Sequence of protein 2:
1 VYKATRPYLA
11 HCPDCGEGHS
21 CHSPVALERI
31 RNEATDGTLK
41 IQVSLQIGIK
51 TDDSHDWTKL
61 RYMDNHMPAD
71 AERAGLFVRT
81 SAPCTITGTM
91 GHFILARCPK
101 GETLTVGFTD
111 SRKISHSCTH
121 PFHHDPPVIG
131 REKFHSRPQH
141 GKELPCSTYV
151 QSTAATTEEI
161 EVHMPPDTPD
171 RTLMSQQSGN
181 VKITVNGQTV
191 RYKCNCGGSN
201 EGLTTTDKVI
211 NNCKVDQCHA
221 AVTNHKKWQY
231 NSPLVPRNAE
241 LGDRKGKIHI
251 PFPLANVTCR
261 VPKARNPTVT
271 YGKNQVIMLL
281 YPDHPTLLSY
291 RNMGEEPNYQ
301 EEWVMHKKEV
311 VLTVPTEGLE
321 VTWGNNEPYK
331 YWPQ

Sequence of protein 1:
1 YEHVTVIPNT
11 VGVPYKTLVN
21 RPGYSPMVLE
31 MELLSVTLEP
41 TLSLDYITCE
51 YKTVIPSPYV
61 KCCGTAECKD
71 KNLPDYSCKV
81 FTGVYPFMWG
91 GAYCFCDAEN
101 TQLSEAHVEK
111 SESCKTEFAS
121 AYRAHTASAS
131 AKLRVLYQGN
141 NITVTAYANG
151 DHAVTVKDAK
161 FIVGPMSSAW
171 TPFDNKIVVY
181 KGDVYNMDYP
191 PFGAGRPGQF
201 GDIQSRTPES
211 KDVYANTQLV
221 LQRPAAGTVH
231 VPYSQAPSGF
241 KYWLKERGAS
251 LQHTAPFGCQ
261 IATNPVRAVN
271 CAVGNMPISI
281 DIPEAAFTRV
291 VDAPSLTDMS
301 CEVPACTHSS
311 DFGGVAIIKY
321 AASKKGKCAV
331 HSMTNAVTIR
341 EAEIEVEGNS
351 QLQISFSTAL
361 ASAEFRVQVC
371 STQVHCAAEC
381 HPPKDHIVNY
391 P

Contacts between the two chains:
Residue F257 in protein 1 contacts residue E295 in protein 2 (closest heavy-atom distance 1.5 Å).
Residue A249 in protein 1 interacts with residue Y299 in protein 2 (closest heavy-atom distance 3.1 Å).
Residue A359 in protein 1 interacts with residue Q334 in protein 2 (closest heavy-atom distance 3.4 Å).
Residue Y85 in protein 1 is in contact with residue R171 in protein 2 (closest heavy-atom distance 3.1 Å).
Residue A272 in protein 1 is in contact with residue G294 in protein 2 (closest heavy-atom distance 3.2 Å).
Residue H386 in protein 1 interacts with residue Y271 in protein 2 (closest heavy-atom distance 3.1 Å).
Residue F95 in protein 1 is in contact with residue C194 in protein 2 (closest heavy-atom distance 1.4 Å).
Residue I387 in protein 1 contacts residue Q275 in protein 2 (closest heavy-atom distance 3.4 Å).
Residue S57 in protein 1 contacts residue V235 in protein 2 (closest heavy-atom distance 3.3 Å).
Residue A92 in protein 1 interacts with residue H219 in protein 2 (closest heavy-atom distance 2.0 Å).
Residue Y93 in protein 1 contacts residue R237 in protein 2 (closest heavy-atom distance 3.2 Å).
Residue V388 in protein 1 contacts residue W332 in protein 2 (closest heavy-atom distance 2.7 Å).
Residue M88 in protein 1 is in contact with residue P169 in protein 2 (closest heavy-atom distance 2.7 Å).
Residue A92 in protein 1 is in contact with residue P169 in protein 2 (closest heavy-atom distance 2.9 Å).
Residue G90 in protein 1 interacts with residue P169 in protein 2 (closest heavy-atom distance 1.5 Å).
Residue D385 in protein 1 is in contact with residue Y271 in protein 2 (closest heavy-atom distance 1.7 Å).
Residue F95 in protein 1 is in contact with residue Q217 in protein 2 (closest heavy-atom distance 2.2 Å).
Residue F95 in protein 1 contacts residue N195 in protein 2 (closest heavy-atom distance 1.4 Å).
Residue H253 in protein 1 is in contact with residue Y299 in protein 2 (closest heavy-atom distance 2.8 Å).
Residue P56 in protein 1 contacts residue N231 in protein 2 (closest heavy-atom distance 3.4 Å).
Residue T116 in protein 1 interacts with residue N256 in protein 2 (closest heavy-atom distance 3.0 Å).
Residue F95 in protein 1 contacts residue C218 in protein 2 (closest heavy-atom distance 2.5 Å).
Residue S57 in protein 1 is in contact with residue N231 in protein 2 (closest heavy-atom distance 2.8 Å).
Residue M88 in protein 1 interacts with residue H22 in protein 2 (closest heavy-atom distance 3.4 Å).
Residue A249 in protein 1 interacts with residue E301 in protein 2 (closest heavy-atom distance 3.3 Å).
Residue W89 in protein 1 contacts residue N65 in protein 2 (closest heavy-atom distance 3.2 Å).
Residue C259 in protein 1 is in contact with residue R291 in protein 2 (closest heavy-atom distance 2.9 Å).
Residue E112 in protein 1 contacts residue R31 in protein 2 (closest heavy-atom distance 3.0 Å).
Residue P58 in protein 1 is in contact with residue R237 in protein 2 (closest heavy-atom distance 2.9 Å).
Residue E112 in protein 1 contacts residue E158 in protein 2 (closest heavy-atom distance 3.0 Å).
Residue G90 in protein 1 contacts residue D170 in protein 2 (closest heavy-atom distance 2.2 Å).
Residue F87 in protein 1 is in contact with residue H22 in protein 2 (closest heavy-atom distance 3.3 Å).
Residue P58 in protein 1 is in contact with residue V235 in protein 2 (closest heavy-atom distance 3.4 Å).
Residue G91 in protein 1 contacts residue P169 in protein 2 (closest heavy-atom distance 2.5 Å).
Residue N389 in protein 1 interacts with residue K330 in protein 2 (closest heavy-atom distance 3.4 Å).
Residue F257 in protein 1 is in contact with residue G294 in protein 2 (closest heavy-atom distance 2.2 Å).
Residue C94 in protein 1 contacts residue H219 in protein 2 (closest heavy-atom distance 2.3 Å).
Residue H230 in protein 1 is in contact with residue P233 in protein 2 (closest heavy-atom distance 3.2 Å).
Residue G258 in protein 1 interacts with residue R291 in protein 2 (closest heavy-atom distance 2.9 Å).
Residue S57 in protein 1 interacts with residue R237 in protein 2 (closest heavy-atom distance 2.9 Å).
Residue P58 in protein 1 interacts with residue P233 in protein 2 (closest heavy-atom distance 3.4 Å).
Residue T254 in protein 1 is in contact with residue Y299 in protein 2 (closest heavy-atom distance 2.8 Å).
Residue D97 in protein 1 contacts residue D216 in protein 2 (closest heavy-atom distance 3.1 Å).
Residue I387 in protein 1 contacts residue G272 in protein 2 (closest heavy-atom distance 3.4 Å).
Residue S113 in protein 1 is in contact with residue L254 in protein 2 (closest heavy-atom distance 3.4 Å).
Residue V229 in protein 1 contacts residue L234 in protein 2 (closest heavy-atom distance 3.0 Å).
Residue K52 in protein 1 is in contact with residue R29 in protein 2 (closest heavy-atom distance 2.3 Å).
Residue F95 in protein 1 interacts with residue H219 in protein 2 (closest heavy-atom distance 2.1 Å).
Residue P256 in protein 1 is in contact with residue P297 in protein 2 (closest heavy-atom distance 1.8 Å).
Residue W89 in protein 1 interacts with residue T168 in protein 2 (closest heavy-atom distance 1.6 Å).
Residue A272 in protein 1 contacts residue M293 in protein 2 (closest heavy-atom distance 3.0 Å).
Residue S57 in protein 1 interacts with residue S232 in protein 2 (closest heavy-atom distance 2.7 Å).
Residue A255 in protein 1 is in contact with residue R291 in protein 2 (closest heavy-atom distance 2.7 Å).
Residue E112 in protein 1 interacts with residue R29 in protein 2 (closest heavy-atom distance 3.1 Å).
Residue M88 in protein 1 is in contact with residue D167 in protein 2 (closest heavy-atom distance 2.2 Å).
Residue S57 in protein 1 interacts with residue H163 in protein 2 (closest heavy-atom distance 2.8 Å).
Residue F95 in protein 1 interacts with residue K193 in protein 2 (closest heavy-atom distance 1.4 Å).
Residue Y93 in protein 1 is in contact with residue H219 in protein 2 (closest heavy-atom distance 1.9 Å).
Residue E105 in protein 1 contacts residue R237 in protein 2 (closest heavy-atom distance 3.1 Å).
Residue G90 in protein 1 contacts residue R171 in protein 2 (closest heavy-atom distance 3.3 Å).

The following describes two proteins that form a bound complex.